Sequence of chain B:
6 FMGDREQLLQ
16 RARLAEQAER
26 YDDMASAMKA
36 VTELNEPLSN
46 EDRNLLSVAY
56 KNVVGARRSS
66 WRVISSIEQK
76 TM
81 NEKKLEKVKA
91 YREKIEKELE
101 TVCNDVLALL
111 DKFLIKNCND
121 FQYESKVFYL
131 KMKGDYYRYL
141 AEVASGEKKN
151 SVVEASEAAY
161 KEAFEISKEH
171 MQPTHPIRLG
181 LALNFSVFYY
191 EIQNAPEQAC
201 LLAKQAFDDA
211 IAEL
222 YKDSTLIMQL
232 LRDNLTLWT

These two protein chains interact to form a complex.

Residue-level contacts at the interface:
Residue V187 in chain B contacts residue L24 in chain A (closest heavy-atom distance 3.4 Å).
Residue K56 in chain B interacts with residue R27 in chain A (closest heavy-atom distance 4.9 Å).
Residue N235 in chain B is in contact with residue L24 in chain A (closest heavy-atom distance 2.9 Å).
Residue L183 in chain B is in contact with residue L24 in chain A (closest heavy-atom distance 3.8 Å).
Residue N184 in chain B is in contact with residue L26 in chain A (closest heavy-atom distance 2.9 Å).
Residue G180 in chain B interacts with residue L26 in chain A (closest heavy-atom distance 4.1 Å).
Residue N235 in chain B contacts residue Q23 in chain A (closest heavy-atom distance 4.8 Å).
Residue K131 in chain B is in contact with residue L26 in chain A (closest heavy-atom distance 4.2 Å).
Residue K56 in chain B contacts residue Q23 in chain A (closest heavy-atom distance 3.6 Å).
Residue I228 in chain B contacts residue L26 in chain A (closest heavy-atom distance 4.2 Å).
Residue V53 in chain B is in contact with residue I28 in chain A (closest heavy-atom distance 4.5 Å).
Residue K56 in chain B contacts residue L26 in chain A (closest heavy-atom distance 3.3 Å).
Residue Y190 in chain B interacts with residue L24 in chain A (closest heavy-atom distance 4.9 Å).
Residue W239 in chain B interacts with residue L24 in chain A (closest heavy-atom distance 4.1 Å).
Residue L183 in chain B contacts residue L26 in chain A (closest heavy-atom distance 3.6 Å).

Sequence of chain A:
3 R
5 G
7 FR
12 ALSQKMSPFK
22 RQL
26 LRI